These two protein chains interact to form a complex.

Residue-level contacts at the interface:
Residue I126 in protein 1 contacts residue I46 in protein 2 (closest heavy-atom distance 4.2 Å).
Residue I126 in protein 1 interacts with residue S50 in protein 2 (closest heavy-atom distance 3.6 Å).
Residue Q129 in protein 1 interacts with residue S50 in protein 2 (closest heavy-atom distance 3.6 Å).
Residue Q129 in protein 1 contacts residue T47 in protein 2 (closest heavy-atom distance 3.1 Å).
Residue M167 in protein 1 contacts residue T47 in protein 2 (closest heavy-atom distance 4.3 Å).
Residue Q129 in protein 1 contacts residue I46 in protein 2 (closest heavy-atom distance 4.6 Å).

Sequence of protein 2:
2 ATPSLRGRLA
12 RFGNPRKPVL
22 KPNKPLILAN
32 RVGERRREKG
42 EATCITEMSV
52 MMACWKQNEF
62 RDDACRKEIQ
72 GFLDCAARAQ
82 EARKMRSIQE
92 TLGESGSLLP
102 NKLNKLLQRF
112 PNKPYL

Sequence of protein 1:
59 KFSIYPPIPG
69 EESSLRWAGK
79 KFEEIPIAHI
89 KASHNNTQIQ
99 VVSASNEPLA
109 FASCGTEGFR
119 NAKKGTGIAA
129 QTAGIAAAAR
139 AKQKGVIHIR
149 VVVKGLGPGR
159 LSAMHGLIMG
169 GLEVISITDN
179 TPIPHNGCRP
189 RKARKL